Interface contacts:
Residue S705 in the first protein contacts residue H715 in the second protein (closest heavy-atom distance 3.8 Å).
Residue A751 in the first protein contacts residue G453 in the second protein (closest heavy-atom distance 4.2 Å).
Residue G732 in the first protein contacts residue C699 in the second protein (closest heavy-atom distance 4.0 Å).
Residue R431 in the first protein is in contact with residue H1019 in the second protein (closest heavy-atom distance 4.5 Å).
Residue T734 in the first protein interacts with residue E452 in the second protein (closest heavy-atom distance 2.2 Å).
Residue D698 in the first protein interacts with residue T728 in the second protein (closest heavy-atom distance 4.2 Å).
Residue T728 in the first protein is in contact with residue D698 in the second protein (closest heavy-atom distance 4.2 Å).
Residue G453 in the first protein interacts with residue A751 in the second protein (closest heavy-atom distance 4.2 Å).
Residue P1052 in the first protein is in contact with residue T413 in the second protein (closest heavy-atom distance 3.7 Å).
Residue A751 in the first protein contacts residue E452 in the second protein (closest heavy-atom distance 2.6 Å).
Residue E452 in the first protein is in contact with residue H752 in the second protein (closest heavy-atom distance 4.0 Å).
Residue G711 in the first protein interacts with residue H696 in the second protein (closest heavy-atom distance 3.9 Å).
Residue Y733 in the first protein contacts residue E432 in the second protein (closest heavy-atom distance 4.5 Å).
Residue E432 in the first protein is in contact with residue Y733 in the second protein (closest heavy-atom distance 4.5 Å).
Residue Q717 in the first protein is in contact with residue Q717 in the second protein (closest heavy-atom distance 3.1 Å).
Residue H715 in the first protein contacts residue S705 in the second protein (closest heavy-atom distance 3.8 Å).
Residue A713 in the first protein contacts residue H696 in the second protein (closest heavy-atom distance 3.7 Å).
Residue Q430 in the first protein contacts residue H1019 in the second protein (closest heavy-atom distance 4.3 Å).
Residue H696 in the first protein contacts residue H715 in the second protein (closest heavy-atom distance 4.2 Å).
Residue H715 in the first protein interacts with residue H715 in the second protein (closest heavy-atom distance 4.1 Å).
Residue R679 in the first protein interacts with residue Y733 in the second protein (closest heavy-atom distance 4.3 Å).
Residue D698 in the first protein contacts residue G732 in the second protein (closest heavy-atom distance 2.9 Å).
Residue L704 in the first protein is in contact with residue T728 in the second protein (closest heavy-atom distance 4.2 Å).
Residue E452 in the first protein is in contact with residue T734 in the second protein (closest heavy-atom distance 2.2 Å).
Residue H696 in the first protein interacts with residue A713 in the second protein (closest heavy-atom distance 3.7 Å).
Residue R679 in the first protein interacts with residue S731 in the second protein (closest heavy-atom distance 3.4 Å).
Residue G453 in the first protein contacts residue H752 in the second protein (closest heavy-atom distance 4.1 Å).
Residue H696 in the first protein contacts residue Q707 in the second protein (closest heavy-atom distance 3.4 Å).
Residue S451 in the first protein contacts residue H752 in the second protein (closest heavy-atom distance 4.3 Å).
Residue H752 in the first protein is in contact with residue G453 in the second protein (closest heavy-atom distance 4.1 Å).
Residue G753 in the first protein contacts residue E452 in the second protein (closest heavy-atom distance 4.0 Å).
Residue Y733 in the first protein interacts with residue C699 in the second protein (closest heavy-atom distance 4.5 Å).
Residue Q429 in the first protein contacts residue L1017 in the second protein (closest heavy-atom distance 3.5 Å).
Residue T728 in the first protein interacts with residue L704 in the second protein (closest heavy-atom distance 4.2 Å).
Residue V1003 in the first protein contacts residue Q430 in the second protein (closest heavy-atom distance 4.3 Å).
Residue L704 in the first protein contacts residue H715 in the second protein (closest heavy-atom distance 4.0 Å).
Residue H696 in the first protein interacts with residue G711 in the second protein (closest heavy-atom distance 3.9 Å).
Residue H752 in the first protein is in contact with residue S451 in the second protein (closest heavy-atom distance 4.3 Å).
Residue H752 in the first protein is in contact with residue E452 in the second protein (closest heavy-atom distance 4.0 Å).
Residue H715 in the first protein interacts with residue L704 in the second protein (closest heavy-atom distance 4.0 Å).
Residue S731 in the first protein is in contact with residue R679 in the second protein (closest heavy-atom distance 3.4 Å).
Residue H1019 in the first protein interacts with residue Q430 in the second protein (closest heavy-atom distance 4.3 Å).
Residue Y733 in the first protein interacts with residue R679 in the second protein (closest heavy-atom distance 4.3 Å).
Residue Q430 in the first protein interacts with residue V1003 in the second protein (closest heavy-atom distance 4.3 Å).
Residue C699 in the first protein is in contact with residue S731 in the second protein (closest heavy-atom distance 4.5 Å).
Residue Q429 in the first protein contacts residue H1019 in the second protein (closest heavy-atom distance 3.3 Å).
Residue H715 in the first protein is in contact with residue H696 in the second protein (closest heavy-atom distance 4.2 Å).
Residue G732 in the first protein is in contact with residue D698 in the second protein (closest heavy-atom distance 3.0 Å).
Residue C699 in the first protein is in contact with residue Y733 in the second protein (closest heavy-atom distance 4.5 Å).
Residue S731 in the first protein contacts residue C699 in the second protein (closest heavy-atom distance 4.5 Å).
Residue E452 in the first protein is in contact with residue A751 in the second protein (closest heavy-atom distance 2.6 Å).
Residue H1019 in the first protein interacts with residue Q429 in the second protein (closest heavy-atom distance 3.3 Å).
Residue L1017 in the first protein is in contact with residue Q429 in the second protein (closest heavy-atom distance 3.5 Å).
Residue E452 in the first protein contacts residue G753 in the second protein (closest heavy-atom distance 4.0 Å).
Residue T413 in the first protein contacts residue P1052 in the second protein (closest heavy-atom distance 3.7 Å).
Residue Q707 in the first protein contacts residue Q707 in the second protein (closest heavy-atom distance 3.2 Å).
Residue C699 in the first protein interacts with residue G732 in the second protein (closest heavy-atom distance 4.0 Å).
Residue R718 in the first protein interacts with residue Q717 in the second protein (closest heavy-atom distance 4.4 Å).
Residue Q707 in the first protein contacts residue H696 in the second protein (closest heavy-atom distance 3.4 Å).
Residue Q717 in the first protein contacts residue R718 in the second protein (closest heavy-atom distance 4.4 Å).

Sequence of the first protein:
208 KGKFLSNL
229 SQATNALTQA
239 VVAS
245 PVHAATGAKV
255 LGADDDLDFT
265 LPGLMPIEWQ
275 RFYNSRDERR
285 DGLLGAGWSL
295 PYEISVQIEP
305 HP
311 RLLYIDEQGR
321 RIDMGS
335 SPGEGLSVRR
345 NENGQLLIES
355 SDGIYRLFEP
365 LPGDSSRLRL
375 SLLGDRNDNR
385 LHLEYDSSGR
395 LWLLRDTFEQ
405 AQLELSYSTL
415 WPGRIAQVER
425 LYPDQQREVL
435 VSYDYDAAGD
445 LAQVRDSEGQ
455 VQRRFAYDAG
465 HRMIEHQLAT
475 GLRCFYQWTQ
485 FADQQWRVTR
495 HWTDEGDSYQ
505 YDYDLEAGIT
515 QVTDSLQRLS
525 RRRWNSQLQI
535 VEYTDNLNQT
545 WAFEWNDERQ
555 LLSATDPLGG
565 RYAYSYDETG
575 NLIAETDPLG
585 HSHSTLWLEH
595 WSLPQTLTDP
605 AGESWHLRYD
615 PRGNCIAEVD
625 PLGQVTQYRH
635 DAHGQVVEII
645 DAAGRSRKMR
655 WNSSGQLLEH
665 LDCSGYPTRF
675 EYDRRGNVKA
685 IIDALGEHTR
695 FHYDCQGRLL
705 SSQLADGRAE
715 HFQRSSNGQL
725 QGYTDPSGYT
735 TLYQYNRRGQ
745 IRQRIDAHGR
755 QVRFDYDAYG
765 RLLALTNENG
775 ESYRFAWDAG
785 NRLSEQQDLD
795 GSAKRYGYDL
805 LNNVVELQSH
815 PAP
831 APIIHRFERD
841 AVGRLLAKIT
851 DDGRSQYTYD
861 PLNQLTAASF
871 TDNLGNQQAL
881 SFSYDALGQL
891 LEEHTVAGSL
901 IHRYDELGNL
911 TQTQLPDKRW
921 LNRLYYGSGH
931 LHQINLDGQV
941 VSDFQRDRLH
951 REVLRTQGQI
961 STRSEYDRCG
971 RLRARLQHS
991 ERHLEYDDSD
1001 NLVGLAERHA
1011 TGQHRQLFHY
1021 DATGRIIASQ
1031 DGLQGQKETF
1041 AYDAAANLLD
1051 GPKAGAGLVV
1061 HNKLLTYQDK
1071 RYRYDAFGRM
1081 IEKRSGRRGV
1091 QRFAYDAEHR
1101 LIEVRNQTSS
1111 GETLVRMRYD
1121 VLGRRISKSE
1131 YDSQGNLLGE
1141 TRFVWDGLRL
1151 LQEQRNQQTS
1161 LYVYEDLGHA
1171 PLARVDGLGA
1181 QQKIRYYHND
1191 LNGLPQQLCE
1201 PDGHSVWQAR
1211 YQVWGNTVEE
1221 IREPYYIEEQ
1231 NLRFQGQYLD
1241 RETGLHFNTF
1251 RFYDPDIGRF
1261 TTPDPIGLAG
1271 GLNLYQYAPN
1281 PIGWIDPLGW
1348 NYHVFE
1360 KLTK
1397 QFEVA

The following describes two proteins that form a bound complex.

Sequence of the second protein:
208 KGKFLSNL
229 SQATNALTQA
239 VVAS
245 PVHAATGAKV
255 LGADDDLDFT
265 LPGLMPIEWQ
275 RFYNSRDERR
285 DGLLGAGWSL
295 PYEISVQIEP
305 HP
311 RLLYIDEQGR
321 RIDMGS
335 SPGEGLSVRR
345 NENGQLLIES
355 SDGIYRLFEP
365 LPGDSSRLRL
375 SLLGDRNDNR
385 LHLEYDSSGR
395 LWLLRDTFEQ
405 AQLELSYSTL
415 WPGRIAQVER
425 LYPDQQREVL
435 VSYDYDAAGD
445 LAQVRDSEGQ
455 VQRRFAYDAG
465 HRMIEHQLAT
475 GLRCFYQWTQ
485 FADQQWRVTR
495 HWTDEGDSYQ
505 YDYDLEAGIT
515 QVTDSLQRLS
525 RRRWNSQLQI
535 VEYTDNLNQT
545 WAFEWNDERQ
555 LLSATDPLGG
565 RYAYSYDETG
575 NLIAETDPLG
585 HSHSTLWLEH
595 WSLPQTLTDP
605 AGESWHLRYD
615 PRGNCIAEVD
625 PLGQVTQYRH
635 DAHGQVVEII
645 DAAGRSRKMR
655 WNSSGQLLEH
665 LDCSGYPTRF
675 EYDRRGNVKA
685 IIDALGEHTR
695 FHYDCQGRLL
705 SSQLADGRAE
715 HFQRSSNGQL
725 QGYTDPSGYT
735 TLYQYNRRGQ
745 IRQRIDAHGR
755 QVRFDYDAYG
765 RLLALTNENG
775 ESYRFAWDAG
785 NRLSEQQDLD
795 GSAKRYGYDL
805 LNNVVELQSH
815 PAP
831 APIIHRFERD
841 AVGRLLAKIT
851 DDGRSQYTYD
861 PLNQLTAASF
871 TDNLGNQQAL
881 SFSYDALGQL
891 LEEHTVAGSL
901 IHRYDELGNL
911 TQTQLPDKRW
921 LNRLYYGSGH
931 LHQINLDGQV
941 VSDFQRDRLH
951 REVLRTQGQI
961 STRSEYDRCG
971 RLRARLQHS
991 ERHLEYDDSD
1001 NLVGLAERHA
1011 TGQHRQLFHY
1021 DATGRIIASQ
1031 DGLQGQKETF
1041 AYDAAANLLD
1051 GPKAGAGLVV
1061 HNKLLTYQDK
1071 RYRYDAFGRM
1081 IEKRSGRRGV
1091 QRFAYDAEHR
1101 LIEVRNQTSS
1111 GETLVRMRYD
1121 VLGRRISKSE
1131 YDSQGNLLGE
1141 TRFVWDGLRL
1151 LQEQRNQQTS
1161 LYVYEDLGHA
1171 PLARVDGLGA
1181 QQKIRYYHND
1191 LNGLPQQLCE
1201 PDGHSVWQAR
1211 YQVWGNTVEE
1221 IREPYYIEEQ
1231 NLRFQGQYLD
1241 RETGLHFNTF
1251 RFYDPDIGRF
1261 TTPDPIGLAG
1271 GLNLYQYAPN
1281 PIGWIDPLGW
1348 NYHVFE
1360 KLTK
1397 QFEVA